Sequence of the second protein:
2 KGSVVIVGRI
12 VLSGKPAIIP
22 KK

The following describes two proteins that form a bound complex.

Interface contacts:
Residue S48 in the first protein interacts with residue V8 in the second protein (closest heavy-atom distance 3.8 Å).
Residue Q19 in the first protein is in contact with residue G9 in the second protein (closest heavy-atom distance 3.0 Å).
Residue T74 in the first protein interacts with residue S4 in the second protein (closest heavy-atom distance 2.7 Å).
Residue E41 in the first protein is in contact with residue R10 in the second protein (closest heavy-atom distance 3.4 Å).
Residue C27 in the first protein is in contact with residue V8 in the second protein (closest heavy-atom distance 3.5 Å).
Residue T30 in the first protein interacts with residue V6 in the second protein (closest heavy-atom distance 3.8 Å).
Residue L105 in the first protein contacts residue L13 in the second protein (closest heavy-atom distance 3.8 Å).
Residue R22 in the first protein interacts with residue I7 in the second protein (closest heavy-atom distance 3.3 Å).
Residue Y17 in the first protein interacts with residue I11 in the second protein (closest heavy-atom distance 3.1 Å).
Residue T21 in the first protein contacts residue R10 in the second protein (closest heavy-atom distance 3.7 Å).
Residue T21 in the first protein interacts with residue G9 in the second protein (closest heavy-atom distance 3.0 Å).
Residue T119 in the first protein contacts residue I11 in the second protein (closest heavy-atom distance 3.3 Å).
Residue E43 in the first protein interacts with residue I11 in the second protein (closest heavy-atom distance 3.7 Å).
Residue Q19 in the first protein interacts with residue R10 in the second protein (closest heavy-atom distance 2.9 Å).
Residue R22 in the first protein contacts residue V6 in the second protein (closest heavy-atom distance 3.7 Å).
Residue I46 in the first protein contacts residue V8 in the second protein (closest heavy-atom distance 2.8 Å).
Residue P13 in the first protein contacts residue K16 in the second protein (closest heavy-atom distance 3.7 Å).
Residue V47 in the first protein is in contact with residue V5 in the second protein (closest heavy-atom distance 3.3 Å).
Residue S31 in the first protein is in contact with residue V6 in the second protein (closest heavy-atom distance 3.5 Å).
Residue Q45 in the first protein contacts residue R10 in the second protein (closest heavy-atom distance 3.8 Å).
Residue T15 in the first protein interacts with residue G15 in the second protein (closest heavy-atom distance 3.5 Å).
Residue A12 in the first protein is in contact with residue K16 in the second protein (closest heavy-atom distance 3.0 Å).
Residue V44 in the first protein contacts residue R10 in the second protein (closest heavy-atom distance 3.5 Å).
Residue R120 in the first protein contacts residue I11 in the second protein (closest heavy-atom distance 3.8 Å).
Residue Q20 in the first protein is in contact with residue V8 in the second protein (closest heavy-atom distance 3.5 Å).
Residue I46 in the first protein is in contact with residue I7 in the second protein (closest heavy-atom distance 3.5 Å).
Residue E43 in the first protein interacts with residue L13 in the second protein (closest heavy-atom distance 3.0 Å).
Residue S31 in the first protein contacts residue G3 in the second protein (closest heavy-atom distance 3.8 Å).
Residue A76 in the first protein is in contact with residue V5 in the second protein (closest heavy-atom distance 2.9 Å).
Residue W96 in the first protein is in contact with residue V5 in the second protein (closest heavy-atom distance 3.8 Å).
Residue Q45 in the first protein is in contact with residue G9 in the second protein (closest heavy-atom distance 3.5 Å).
Residue A16 in the first protein interacts with residue V12 in the second protein (closest heavy-atom distance 3.1 Å).
Residue Q39 in the first protein interacts with residue R10 in the second protein (closest heavy-atom distance 3.0 Å).
Residue A18 in the first protein is in contact with residue R10 in the second protein (closest heavy-atom distance 3.2 Å).
Residue P81 in the first protein contacts residue S4 in the second protein (closest heavy-atom distance 3.5 Å).
Residue R73 in the first protein contacts residue K2 in the second protein (closest heavy-atom distance 3.7 Å).
Residue E43 in the first protein contacts residue V12 in the second protein (closest heavy-atom distance 3.8 Å).
Residue T21 in the first protein interacts with residue V8 in the second protein (closest heavy-atom distance 2.8 Å).
Residue V47 in the first protein contacts residue V6 in the second protein (closest heavy-atom distance 3.5 Å).
Residue R73 in the first protein is in contact with residue G3 in the second protein (closest heavy-atom distance 3.2 Å).
Residue I46 in the first protein is in contact with residue R10 in the second protein (closest heavy-atom distance 3.7 Å).
Residue Y17 in the first protein contacts residue V12 in the second protein (closest heavy-atom distance 2.7 Å).
Residue V44 in the first protein is in contact with residue I11 in the second protein (closest heavy-atom distance 2.9 Å).
Residue R22 in the first protein is in contact with residue V8 in the second protein (closest heavy-atom distance 3.5 Å).
Residue T21 in the first protein contacts residue I7 in the second protein (closest heavy-atom distance 3.6 Å).
Residue R103 in the first protein is in contact with residue S14 in the second protein (closest heavy-atom distance 3.5 Å).
Residue S31 in the first protein is in contact with residue S4 in the second protein (closest heavy-atom distance 3.0 Å).
Residue S48 in the first protein interacts with residue V6 in the second protein (closest heavy-atom distance 2.8 Å).
Residue T15 in the first protein is in contact with residue L13 in the second protein (closest heavy-atom distance 3.6 Å).
Residue V118 in the first protein contacts residue L13 in the second protein (closest heavy-atom distance 3.9 Å).
Residue E43 in the first protein interacts with residue S14 in the second protein (closest heavy-atom distance 3.0 Å).
Residue I46 in the first protein interacts with residue G9 in the second protein (closest heavy-atom distance 3.0 Å).
Residue Q45 in the first protein is in contact with residue I7 in the second protein (closest heavy-atom distance 3.4 Å).
Residue A16 in the first protein contacts residue L13 in the second protein (closest heavy-atom distance 3.7 Å).
Residue A76 in the first protein is in contact with residue S4 in the second protein (closest heavy-atom distance 3.7 Å).
Residue C27 in the first protein is in contact with residue V6 in the second protein (closest heavy-atom distance 3.7 Å).
Residue T74 in the first protein contacts residue V5 in the second protein (closest heavy-atom distance 2.8 Å).
Residue I75 in the first protein interacts with residue V5 in the second protein (closest heavy-atom distance 3.5 Å).
Residue Y17 in the first protein contacts residue R10 in the second protein (closest heavy-atom distance 3.8 Å).
Residue S48 in the first protein is in contact with residue V5 in the second protein (closest heavy-atom distance 3.6 Å).

Sequence of the first protein:
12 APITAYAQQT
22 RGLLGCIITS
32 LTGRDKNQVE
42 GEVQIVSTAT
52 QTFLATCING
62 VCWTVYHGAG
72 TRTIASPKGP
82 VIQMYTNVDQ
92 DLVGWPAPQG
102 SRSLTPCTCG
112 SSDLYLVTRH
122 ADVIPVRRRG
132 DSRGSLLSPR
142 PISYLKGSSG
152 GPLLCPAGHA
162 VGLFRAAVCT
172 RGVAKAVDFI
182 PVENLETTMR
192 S